Sequence of chain A:
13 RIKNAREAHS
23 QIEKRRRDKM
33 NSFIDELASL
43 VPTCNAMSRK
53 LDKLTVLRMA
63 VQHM

Sequence of chain B:
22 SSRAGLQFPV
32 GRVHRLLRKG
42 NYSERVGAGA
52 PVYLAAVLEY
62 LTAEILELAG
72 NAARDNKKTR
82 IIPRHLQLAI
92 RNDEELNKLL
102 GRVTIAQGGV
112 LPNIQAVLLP

This data describes a binding interaction between two proteins.

Residue-level contacts at the interface:
Residue K78 in chain B interacts with residue A48 in chain A (closest heavy-atom distance 3.9 Å).
Residue N77 in chain B contacts residue A48 in chain A (closest heavy-atom distance 4.9 Å).
Residue K79 in chain B is in contact with residue A48 in chain A (closest heavy-atom distance 3.7 Å).
Residue K79 in chain B contacts residue N47 in chain A (closest heavy-atom distance 3.9 Å).